Contacts between the two chains:
Residue A105 in chain A contacts residue W46 in chain B (closest heavy-atom distance 3.0 Å).
Residue Y100 in chain A contacts residue Q126 in chain B (closest heavy-atom distance 4.7 Å).
Residue W103 in chain A is in contact with residue Q126 in chain B (closest heavy-atom distance 4.4 Å).
Residue S104 in chain A contacts residue F124 in chain B (closest heavy-atom distance 3.5 Å).
Residue F102 in chain A is in contact with residue A125 in chain B (closest heavy-atom distance 4.7 Å).
Residue A105 in chain A contacts residue F124 in chain B (closest heavy-atom distance 3.4 Å).
Residue S104 in chain A contacts residue W46 in chain B (closest heavy-atom distance 4.9 Å).
Residue W103 in chain A contacts residue F124 in chain B (closest heavy-atom distance 3.4 Å).
Residue W103 in chain A is in contact with residue A125 in chain B (closest heavy-atom distance 3.5 Å).
Residue F102 in chain A interacts with residue F124 in chain B (closest heavy-atom distance 4.4 Å).

These two protein chains interact to form a complex.

Sequence of chain B:
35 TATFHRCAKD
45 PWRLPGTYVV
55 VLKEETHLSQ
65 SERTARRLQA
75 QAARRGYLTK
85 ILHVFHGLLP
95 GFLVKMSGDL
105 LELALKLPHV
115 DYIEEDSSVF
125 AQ

Sequence of chain A:
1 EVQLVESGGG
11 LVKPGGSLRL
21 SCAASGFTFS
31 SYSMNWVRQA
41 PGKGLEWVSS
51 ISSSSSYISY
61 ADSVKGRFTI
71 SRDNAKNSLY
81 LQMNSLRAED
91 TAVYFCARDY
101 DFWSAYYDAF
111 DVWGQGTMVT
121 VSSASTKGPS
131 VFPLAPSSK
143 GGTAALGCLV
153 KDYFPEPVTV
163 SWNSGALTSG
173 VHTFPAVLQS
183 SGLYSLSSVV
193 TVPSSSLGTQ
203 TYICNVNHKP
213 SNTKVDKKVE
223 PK